The following describes two proteins that form a bound complex.

Residue-level contacts at the interface:
Residue F80 in protein 1 contacts residue F43 in protein 2 (closest heavy-atom distance 3.7 Å).
Residue L72 in protein 1 contacts residue L39 in protein 2 (closest heavy-atom distance 3.5 Å).
Residue L50 in protein 1 interacts with residue Y57 in protein 2 (closest heavy-atom distance 3.1 Å).
Residue L39 in protein 1 contacts residue L72 in protein 2 (closest heavy-atom distance 4.1 Å).
Residue V78 in protein 1 is in contact with residue E44 in protein 2 (closest heavy-atom distance 4.4 Å).
Residue A47 in protein 1 interacts with residue F80 in protein 2 (closest heavy-atom distance 3.4 Å).
Residue L71 in protein 1 interacts with residue F43 in protein 2 (closest heavy-atom distance 4.8 Å).
Residue F43 in protein 1 contacts residue F81 in protein 2 (closest heavy-atom distance 3.6 Å).
Residue V78 in protein 1 is in contact with residue A47 in protein 2 (closest heavy-atom distance 4.7 Å).
Residue A54 in protein 1 contacts residue Y57 in protein 2 (closest heavy-atom distance 3.4 Å).
Residue L50 in protein 1 contacts residue Y61 in protein 2 (closest heavy-atom distance 4.6 Å).
Residue F80 in protein 1 contacts residue L50 in protein 2 (closest heavy-atom distance 4.7 Å).
Residue F64 in protein 1 contacts residue H42 in protein 2 (closest heavy-atom distance 4.0 Å).
Residue L50 in protein 1 interacts with residue F80 in protein 2 (closest heavy-atom distance 3.9 Å).
Residue F43 in protein 1 contacts residue S68 in protein 2 (closest heavy-atom distance 3.5 Å).
Residue S75 in protein 1 contacts residue E40 in protein 2 (closest heavy-atom distance 3.1 Å).
Residue Y57 in protein 1 contacts residue L50 in protein 2 (closest heavy-atom distance 3.8 Å).
Residue E51 in protein 1 contacts residue F80 in protein 2 (closest heavy-atom distance 3.5 Å).
Residue Y57 in protein 1 interacts with residue A54 in protein 2 (closest heavy-atom distance 3.2 Å).
Residue A47 in protein 1 interacts with residue F81 in protein 2 (closest heavy-atom distance 3.5 Å).
Residue E44 in protein 1 contacts residue N76 in protein 2 (closest heavy-atom distance 4.2 Å).
Residue L72 in protein 1 is in contact with residue F43 in protein 2 (closest heavy-atom distance 4.3 Å).
Residue K36 in protein 1 is in contact with residue P73 in protein 2 (closest heavy-atom distance 3.7 Å).
Residue Y57 in protein 1 is in contact with residue E51 in protein 2 (closest heavy-atom distance 3.6 Å).
Residue L39 in protein 1 contacts residue L71 in protein 2 (closest heavy-atom distance 3.2 Å).
Residue E40 in protein 1 is in contact with residue L72 in protein 2 (closest heavy-atom distance 3.6 Å).
Residue F64 in protein 1 interacts with residue L50 in protein 2 (closest heavy-atom distance 4.5 Å).
Residue E79 in protein 1 contacts residue E51 in protein 2 (closest heavy-atom distance 3.1 Å).
Residue E40 in protein 1 is in contact with residue N76 in protein 2 (closest heavy-atom distance 3.5 Å).
Residue N76 in protein 1 interacts with residue E40 in protein 2 (closest heavy-atom distance 4.3 Å).
Residue L71 in protein 1 is in contact with residue L39 in protein 2 (closest heavy-atom distance 3.6 Å).
Residue E51 in protein 1 interacts with residue Y57 in protein 2 (closest heavy-atom distance 4.1 Å).
Residue L72 in protein 1 contacts residue E40 in protein 2 (closest heavy-atom distance 3.8 Å).
Residue E40 in protein 1 interacts with residue P73 in protein 2 (closest heavy-atom distance 4.0 Å).
Residue F43 in protein 1 contacts residue F64 in protein 2 (closest heavy-atom distance 3.8 Å).
Residue S46 in protein 1 is in contact with residue F64 in protein 2 (closest heavy-atom distance 3.1 Å).
Residue Y61 in protein 1 interacts with residue E51 in protein 2 (closest heavy-atom distance 3.8 Å).
Residue L50 in protein 1 is in contact with residue L60 in protein 2 (closest heavy-atom distance 4.0 Å).
Residue K36 in protein 1 interacts with residue L72 in protein 2 (closest heavy-atom distance 4.8 Å).
Residue F64 in protein 1 contacts residue S46 in protein 2 (closest heavy-atom distance 3.2 Å).
Residue F43 in protein 1 contacts residue L71 in protein 2 (closest heavy-atom distance 4.8 Å).
Residue E44 in protein 1 is in contact with residue V78 in protein 2 (closest heavy-atom distance 3.5 Å).
Residue N67 in protein 1 is in contact with residue F43 in protein 2 (closest heavy-atom distance 3.1 Å).
Residue A47 in protein 1 interacts with residue V78 in protein 2 (closest heavy-atom distance 4.7 Å).
Residue E79 in protein 1 is in contact with residue A47 in protein 2 (closest heavy-atom distance 4.2 Å).
Residue H42 in protein 1 is in contact with residue F64 in protein 2 (closest heavy-atom distance 3.4 Å).
Residue L50 in protein 1 contacts residue F64 in protein 2 (closest heavy-atom distance 4.1 Å).
Residue F43 in protein 1 interacts with residue N76 in protein 2 (closest heavy-atom distance 4.4 Å).
Residue F43 in protein 1 is in contact with residue V78 in protein 2 (closest heavy-atom distance 4.1 Å).
Residue L72 in protein 1 contacts residue K36 in protein 2 (closest heavy-atom distance 4.4 Å).
Residue F80 in protein 1 contacts residue S46 in protein 2 (closest heavy-atom distance 4.8 Å).
Residue F80 in protein 1 interacts with residue A47 in protein 2 (closest heavy-atom distance 3.7 Å).
Residue F43 in protein 1 is in contact with residue N67 in protein 2 (closest heavy-atom distance 3.0 Å).
Residue L60 in protein 1 contacts residue L50 in protein 2 (closest heavy-atom distance 3.7 Å).
Residue F43 in protein 1 is in contact with residue L72 in protein 2 (closest heavy-atom distance 4.4 Å).
Residue S68 in protein 1 interacts with residue F43 in protein 2 (closest heavy-atom distance 3.6 Å).
Residue E51 in protein 1 contacts residue E79 in protein 2 (closest heavy-atom distance 4.7 Å).
Residue Y61 in protein 1 contacts residue L50 in protein 2 (closest heavy-atom distance 3.9 Å).
Residue F64 in protein 1 is in contact with residue F43 in protein 2 (closest heavy-atom distance 3.7 Å).
Residue S75 in protein 1 is in contact with residue K36 in protein 2 (closest heavy-atom distance 4.2 Å).

Sequence of protein 1:
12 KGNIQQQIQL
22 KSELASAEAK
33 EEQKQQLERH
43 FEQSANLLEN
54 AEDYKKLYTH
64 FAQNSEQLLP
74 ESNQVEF

Sequence of protein 2:
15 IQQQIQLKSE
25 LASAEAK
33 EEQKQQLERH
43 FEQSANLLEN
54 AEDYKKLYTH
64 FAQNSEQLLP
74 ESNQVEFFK